Sequence of the first protein:
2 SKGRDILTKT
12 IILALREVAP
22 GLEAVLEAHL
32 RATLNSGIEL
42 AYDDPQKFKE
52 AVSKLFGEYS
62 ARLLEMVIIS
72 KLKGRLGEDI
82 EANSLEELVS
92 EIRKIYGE

Interface contacts:
Residue P21 in the second protein contacts residue A33 in the first protein (closest heavy-atom distance 4.8 Å).
Residue F57 in the second protein is in contact with residue L56 in the first protein (closest heavy-atom distance 3.3 Å).
Residue L56 in the second protein interacts with residue V26 in the first protein (closest heavy-atom distance 4.0 Å).
Residue V26 in the second protein is in contact with residue L56 in the first protein (closest heavy-atom distance 4.0 Å).
Residue F57 in the second protein contacts residue F57 in the first protein (closest heavy-atom distance 4.0 Å).
Residue T34 in the second protein interacts with residue G22 in the first protein (closest heavy-atom distance 4.9 Å).
Residue V26 in the second protein is in contact with residue V26 in the first protein (closest heavy-atom distance 4.0 Å).
Residue A33 in the second protein is in contact with residue A25 in the first protein (closest heavy-atom distance 4.7 Å).
Residue A25 in the second protein is in contact with residue A33 in the first protein (closest heavy-atom distance 4.6 Å).
Residue V26 in the second protein contacts residue H30 in the first protein (closest heavy-atom distance 3.7 Å).
Residue A33 in the second protein interacts with residue G22 in the first protein (closest heavy-atom distance 3.6 Å).
Residue A29 in the second protein is in contact with residue A25 in the first protein (closest heavy-atom distance 3.7 Å).
Residue A29 in the second protein interacts with residue V26 in the first protein (closest heavy-atom distance 4.2 Å).
Residue H30 in the second protein contacts residue V26 in the first protein (closest heavy-atom distance 3.7 Å).
Residue V26 in the second protein contacts residue A29 in the first protein (closest heavy-atom distance 4.1 Å).
Residue A25 in the second protein is in contact with residue A29 in the first protein (closest heavy-atom distance 3.6 Å).
Residue G22 in the second protein is in contact with residue A33 in the first protein (closest heavy-atom distance 3.7 Å).
Residue A29 in the second protein interacts with residue A29 in the first protein (closest heavy-atom distance 3.9 Å).
Residue L56 in the second protein contacts residue F57 in the first protein (closest heavy-atom distance 3.3 Å).
Residue A33 in the second protein interacts with residue P21 in the first protein (closest heavy-atom distance 4.8 Å).

Sequence of the second protein:
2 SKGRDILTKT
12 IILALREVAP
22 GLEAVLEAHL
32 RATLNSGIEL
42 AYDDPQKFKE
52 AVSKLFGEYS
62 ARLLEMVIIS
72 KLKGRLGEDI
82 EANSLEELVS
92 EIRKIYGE

These two protein chains interact to form a complex.